Sequence of chain A:
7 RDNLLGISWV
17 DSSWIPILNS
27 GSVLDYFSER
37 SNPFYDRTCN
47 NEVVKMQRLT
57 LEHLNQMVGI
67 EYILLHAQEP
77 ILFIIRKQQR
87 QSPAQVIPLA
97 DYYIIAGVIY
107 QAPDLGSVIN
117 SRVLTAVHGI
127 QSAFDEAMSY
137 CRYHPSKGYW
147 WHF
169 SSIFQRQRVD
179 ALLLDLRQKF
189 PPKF

Contacts between the two chains:
Residue H239 in chain B contacts residue Q87 in chain A (closest heavy-atom distance 3.5 Å).

Sequence of chain B:
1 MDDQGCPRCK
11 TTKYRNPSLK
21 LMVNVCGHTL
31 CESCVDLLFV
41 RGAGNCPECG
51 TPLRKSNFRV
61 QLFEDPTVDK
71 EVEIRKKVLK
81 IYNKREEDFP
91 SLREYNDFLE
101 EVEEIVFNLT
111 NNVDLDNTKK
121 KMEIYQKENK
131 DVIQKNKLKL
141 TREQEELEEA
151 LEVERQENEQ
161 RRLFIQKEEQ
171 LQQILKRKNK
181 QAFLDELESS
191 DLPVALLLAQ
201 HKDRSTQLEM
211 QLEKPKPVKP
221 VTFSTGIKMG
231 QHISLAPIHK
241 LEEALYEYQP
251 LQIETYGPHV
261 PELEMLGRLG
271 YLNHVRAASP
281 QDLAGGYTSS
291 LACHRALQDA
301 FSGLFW

This data describes a binding interaction between two proteins.